Residue-level contacts at the interface:
Residue L69 in protein 1 interacts with residue I80 in protein 2 (closest heavy-atom distance 4.4 Å).
Residue G250 in protein 1 is in contact with residue P110 in protein 2 (closest heavy-atom distance 3.1 Å).
Residue V56 in protein 1 interacts with residue Y44 in protein 2 (closest heavy-atom distance 3.5 Å).
Residue L69 in protein 1 is in contact with residue Y84 in protein 2 (closest heavy-atom distance 3.9 Å).
Residue C249 in protein 1 interacts with residue R198 in protein 2 (closest heavy-atom distance 4.4 Å).
Residue I53 in protein 1 contacts residue Y20 in protein 2 (closest heavy-atom distance 3.9 Å).
Residue R60 in protein 1 contacts residue Y84 in protein 2 (closest heavy-atom distance 3.0 Å).
Residue A254 in protein 1 contacts residue E9 in protein 2 (closest heavy-atom distance 4.1 Å).
Residue R60 in protein 1 interacts with residue N85 in protein 2 (closest heavy-atom distance 3.1 Å).
Residue G250 in protein 1 contacts residue W14 in protein 2 (closest heavy-atom distance 3.5 Å).
Residue L69 in protein 1 contacts residue N81 in protein 2 (closest heavy-atom distance 4.3 Å).
Residue D257 in protein 1 contacts residue K8 in protein 2 (closest heavy-atom distance 4.3 Å).
Residue C249 in protein 1 is in contact with residue C112 in protein 2 (closest heavy-atom distance 2.0 Å).
Residue Q256 in protein 1 contacts residue K8 in protein 2 (closest heavy-atom distance 3.8 Å).
Residue H246 in protein 1 interacts with residue R198 in protein 2 (closest heavy-atom distance 3.4 Å).
Residue I53 in protein 1 is in contact with residue R46 in protein 2 (closest heavy-atom distance 3.6 Å).
Residue L68 in protein 1 is in contact with residue H83 in protein 2 (closest heavy-atom distance 4.4 Å).
Residue V72 in protein 1 is in contact with residue Y44 in protein 2 (closest heavy-atom distance 3.7 Å).
Residue K252 in protein 1 is in contact with residue W199 in protein 2 (closest heavy-atom distance 3.5 Å).
Residue K251 in protein 1 interacts with residue N197 in protein 2 (closest heavy-atom distance 3.8 Å).
Residue Y73 in protein 1 interacts with residue L48 in protein 2 (closest heavy-atom distance 3.9 Å).
Residue L253 in protein 1 is in contact with residue Q109 in protein 2 (closest heavy-atom distance 3.8 Å).
Residue I94 in protein 1 interacts with residue R87 in protein 2 (closest heavy-atom distance 3.6 Å).
Residue E58 in protein 1 contacts residue Y44 in protein 2 (closest heavy-atom distance 3.0 Å).
Residue K251 in protein 1 is in contact with residue W14 in protein 2 (closest heavy-atom distance 4.3 Å).
Residue I53 in protein 1 interacts with residue Y44 in protein 2 (closest heavy-atom distance 3.4 Å).
Residue L253 in protein 1 contacts residue D106 in protein 2 (closest heavy-atom distance 2.9 Å).
Residue K252 in protein 1 contacts residue W14 in protein 2 (closest heavy-atom distance 4.2 Å).
Residue L68 in protein 1 is in contact with residue P82 in protein 2 (closest heavy-atom distance 3.2 Å).
Residue K251 in protein 1 is in contact with residue R198 in protein 2 (closest heavy-atom distance 3.0 Å).
Residue R60 in protein 1 is in contact with residue R86 in protein 2 (closest heavy-atom distance 4.4 Å).
Residue C249 in protein 1 contacts residue P110 in protein 2 (closest heavy-atom distance 3.4 Å).
Residue S248 in protein 1 is in contact with residue P110 in protein 2 (closest heavy-atom distance 3.6 Å).
Residue R60 in protein 1 contacts residue R87 in protein 2 (closest heavy-atom distance 3.1 Å).
Residue V56 in protein 1 is in contact with residue G45 in protein 2 (closest heavy-atom distance 3.9 Å).
Residue T74 in protein 1 contacts residue G45 in protein 2 (closest heavy-atom distance 3.3 Å).
Residue V72 in protein 1 is in contact with residue N47 in protein 2 (closest heavy-atom distance 4.1 Å).
Residue I94 in protein 1 is in contact with residue Y44 in protein 2 (closest heavy-atom distance 4.3 Å).
Residue I53 in protein 1 contacts residue G45 in protein 2 (closest heavy-atom distance 3.5 Å).
Residue E58 in protein 1 contacts residue R87 in protein 2 (closest heavy-atom distance 3.0 Å).
Residue V72 in protein 1 contacts residue G45 in protein 2 (closest heavy-atom distance 4.2 Å).
Residue S248 in protein 1 interacts with residue Q109 in protein 2 (closest heavy-atom distance 3.8 Å).
Residue S67 in protein 1 is in contact with residue N85 in protein 2 (closest heavy-atom distance 4.3 Å).
Residue F28 in protein 1 contacts residue R87 in protein 2 (closest heavy-atom distance 4.0 Å).
Residue K251 in protein 1 interacts with residue Q109 in protein 2 (closest heavy-atom distance 4.4 Å).
Residue A255 in protein 1 contacts residue K8 in protein 2 (closest heavy-atom distance 3.5 Å).
Residue N163 in protein 1 contacts residue E115 in protein 2 (closest heavy-atom distance 3.5 Å).
Residue G250 in protein 1 is in contact with residue R198 in protein 2 (closest heavy-atom distance 4.4 Å).
Residue G250 in protein 1 contacts residue I111 in protein 2 (closest heavy-atom distance 4.2 Å).
Residue K252 in protein 1 contacts residue A11 in protein 2 (closest heavy-atom distance 3.2 Å).
Residue V72 in protein 1 interacts with residue L48 in protein 2 (closest heavy-atom distance 3.4 Å).
Residue A254 in protein 1 interacts with residue D106 in protein 2 (closest heavy-atom distance 3.3 Å).
Residue G250 in protein 1 contacts residue C112 in protein 2 (closest heavy-atom distance 4.0 Å).
Residue L92 in protein 1 contacts residue R87 in protein 2 (closest heavy-atom distance 3.5 Å).
Residue E58 in protein 1 contacts residue Y84 in protein 2 (closest heavy-atom distance 4.3 Å).
Residue G250 in protein 1 interacts with residue W199 in protein 2 (closest heavy-atom distance 3.4 Å).
Residue A254 in protein 1 contacts residue G10 in protein 2 (closest heavy-atom distance 3.4 Å).
Residue T74 in protein 1 is in contact with residue L48 in protein 2 (closest heavy-atom distance 3.4 Å).
Residue L69 in protein 1 interacts with residue P82 in protein 2 (closest heavy-atom distance 2.6 Å).
Residue T162 in protein 1 contacts residue E115 in protein 2 (closest heavy-atom distance 4.0 Å).

The following describes two proteins that form a bound complex.

Sequence of protein 2:
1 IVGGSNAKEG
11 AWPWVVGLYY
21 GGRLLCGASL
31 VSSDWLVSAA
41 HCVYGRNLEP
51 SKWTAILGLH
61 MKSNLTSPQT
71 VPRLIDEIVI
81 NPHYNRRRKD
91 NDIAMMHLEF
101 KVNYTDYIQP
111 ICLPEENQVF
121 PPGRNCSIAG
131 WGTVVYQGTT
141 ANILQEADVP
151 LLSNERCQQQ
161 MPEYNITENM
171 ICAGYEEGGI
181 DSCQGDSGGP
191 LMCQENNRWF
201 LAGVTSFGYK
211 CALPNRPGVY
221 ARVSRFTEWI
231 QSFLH

Sequence of protein 1:
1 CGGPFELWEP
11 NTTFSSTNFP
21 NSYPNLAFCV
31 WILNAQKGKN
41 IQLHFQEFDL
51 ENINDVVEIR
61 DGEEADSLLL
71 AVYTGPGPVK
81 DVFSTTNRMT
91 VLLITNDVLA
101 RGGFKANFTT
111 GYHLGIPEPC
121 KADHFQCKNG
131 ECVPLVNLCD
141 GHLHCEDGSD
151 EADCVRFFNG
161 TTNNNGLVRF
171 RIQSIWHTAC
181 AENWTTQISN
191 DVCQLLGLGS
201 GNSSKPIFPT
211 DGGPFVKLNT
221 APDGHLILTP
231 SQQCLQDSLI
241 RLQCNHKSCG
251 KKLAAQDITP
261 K